Contacts between the two chains:
Residue F50 in chain A interacts with residue D82 in chain B (closest heavy-atom distance 4.2 Å).
Residue R53 in chain A contacts residue V21 in chain B (closest heavy-atom distance 3.9 Å).
Residue F50 in chain A is in contact with residue F18 in chain B (closest heavy-atom distance 3.5 Å).
Residue R54 in chain A contacts residue N20 in chain B (closest heavy-atom distance 3.3 Å).
Residue R54 in chain A interacts with residue R13 in chain B (closest heavy-atom distance 3.6 Å).
Residue R54 in chain A interacts with residue D51 in chain B (closest heavy-atom distance 3.8 Å).
Residue F50 in chain A interacts with residue V21 in chain B (closest heavy-atom distance 4.8 Å).
Residue H51 in chain A is in contact with residue L17 in chain B (closest heavy-atom distance 4.5 Å).
Residue R54 in chain A is in contact with residue S16 in chain B (closest heavy-atom distance 3.0 Å).
Residue R54 in chain A is in contact with residue L17 in chain B (closest heavy-atom distance 3.4 Å).
Residue F50 in chain A contacts residue L17 in chain B (closest heavy-atom distance 2.9 Å).
Residue T61 in chain A contacts residue A50 in chain B (closest heavy-atom distance 4.8 Å).

This data describes a binding interaction between two proteins.

Sequence of chain A:
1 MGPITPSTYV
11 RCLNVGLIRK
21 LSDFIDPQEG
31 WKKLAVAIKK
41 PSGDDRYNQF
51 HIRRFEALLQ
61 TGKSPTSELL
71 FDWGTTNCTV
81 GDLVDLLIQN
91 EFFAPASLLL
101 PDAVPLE

Sequence of chain B:
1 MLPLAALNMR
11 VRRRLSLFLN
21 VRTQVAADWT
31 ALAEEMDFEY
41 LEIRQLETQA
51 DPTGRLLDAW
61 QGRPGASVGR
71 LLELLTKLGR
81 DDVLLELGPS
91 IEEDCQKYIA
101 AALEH